Sequence of the second protein:
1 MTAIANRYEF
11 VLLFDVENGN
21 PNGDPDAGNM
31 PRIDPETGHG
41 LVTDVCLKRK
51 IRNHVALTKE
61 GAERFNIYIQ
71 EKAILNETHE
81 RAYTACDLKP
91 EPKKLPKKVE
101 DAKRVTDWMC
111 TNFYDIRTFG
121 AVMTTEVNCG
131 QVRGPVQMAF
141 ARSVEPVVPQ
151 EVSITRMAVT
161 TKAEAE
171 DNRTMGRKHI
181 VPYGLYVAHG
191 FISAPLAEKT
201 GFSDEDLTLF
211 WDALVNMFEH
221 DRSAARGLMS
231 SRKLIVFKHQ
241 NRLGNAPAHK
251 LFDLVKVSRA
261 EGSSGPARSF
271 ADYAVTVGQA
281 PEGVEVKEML

Sequence of the first protein:
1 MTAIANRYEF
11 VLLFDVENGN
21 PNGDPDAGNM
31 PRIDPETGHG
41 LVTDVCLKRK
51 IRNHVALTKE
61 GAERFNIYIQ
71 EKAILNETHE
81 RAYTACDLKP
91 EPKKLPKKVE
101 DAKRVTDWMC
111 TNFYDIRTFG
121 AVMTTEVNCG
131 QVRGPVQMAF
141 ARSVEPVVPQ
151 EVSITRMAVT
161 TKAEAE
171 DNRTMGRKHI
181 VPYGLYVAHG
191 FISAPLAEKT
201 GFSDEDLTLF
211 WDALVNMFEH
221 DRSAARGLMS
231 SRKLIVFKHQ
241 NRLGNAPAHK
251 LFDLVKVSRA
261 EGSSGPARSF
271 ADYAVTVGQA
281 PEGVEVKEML

These two protein chains interact to form a complex.

Contacts between the two chains:
Residue R268 in the second protein contacts residue R142 in the first protein (closest heavy-atom distance 3.6 Å).
Residue V159 in the second protein interacts with residue L75 in the first protein (closest heavy-atom distance 2.9 Å).
Residue T58 in the second protein is in contact with residue L243 in the first protein (closest heavy-atom distance 3.3 Å).
Residue R268 in the second protein contacts residue D34 in the first protein (closest heavy-atom distance 2.6 Å).
Residue Q150 in the second protein contacts residue D34 in the first protein (closest heavy-atom distance 2.7 Å).
Residue Q150 in the second protein contacts residue P35 in the first protein (closest heavy-atom distance 3.5 Å).
Residue V152 in the second protein contacts residue T43 in the first protein (closest heavy-atom distance 3.9 Å).
Residue K162 in the second protein interacts with residue N76 in the first protein (closest heavy-atom distance 3.4 Å).
Residue P266 in the second protein contacts residue E36 in the first protein (closest heavy-atom distance 3.8 Å).
Residue S153 in the second protein contacts residue P25 in the first protein (closest heavy-atom distance 3.6 Å).
Residue R222 in the second protein interacts with residue R133 in the first protein (closest heavy-atom distance 2.9 Å).
Residue S153 in the second protein contacts residue D26 in the first protein (closest heavy-atom distance 3.2 Å).
Residue A158 in the second protein interacts with residue I69 in the first protein (closest heavy-atom distance 3.9 Å).
Residue V159 in the second protein is in contact with residue A73 in the first protein (closest heavy-atom distance 3.3 Å).
Residue P182 in the second protein contacts residue D34 in the first protein (closest heavy-atom distance 4.2 Å).
Residue A158 in the second protein is in contact with residue A73 in the first protein (closest heavy-atom distance 3.5 Å).
Residue D221 in the second protein interacts with residue R133 in the first protein (closest heavy-atom distance 3.9 Å).
Residue T160 in the second protein is in contact with residue T125 in the first protein (closest heavy-atom distance 4.2 Å).
Residue L228 in the second protein contacts residue F252 in the first protein (closest heavy-atom distance 4.0 Å).
Residue E219 in the second protein interacts with residue A248 in the first protein (closest heavy-atom distance 3.1 Å).
Residue H220 in the second protein interacts with residue L243 in the first protein (closest heavy-atom distance 3.7 Å).
Residue S231 in the second protein contacts residue H249 in the first protein (closest heavy-atom distance 3.8 Å).
Residue T160 in the second protein is in contact with residue I74 in the first protein (closest heavy-atom distance 3.1 Å).
Residue E166 in the second protein interacts with residue K72 in the first protein (closest heavy-atom distance 3.2 Å).
Residue R222 in the second protein is in contact with residue Q137 in the first protein (closest heavy-atom distance 3.9 Å).
Residue S223 in the second protein interacts with residue Q137 in the first protein (closest heavy-atom distance 3.3 Å).
Residue I154 in the second protein is in contact with residue R32 in the first protein (closest heavy-atom distance 4.1 Å).
Residue A224 in the second protein contacts residue K48 in the first protein (closest heavy-atom distance 4.2 Å).
Residue N18 in the second protein interacts with residue L41 in the first protein (closest heavy-atom distance 3.9 Å).
Residue A224 in the second protein interacts with residue D44 in the first protein (closest heavy-atom distance 4.2 Å).
Residue T160 in the second protein contacts residue L75 in the first protein (closest heavy-atom distance 3.5 Å).
Residue H220 in the second protein contacts residue G244 in the first protein (closest heavy-atom distance 4.2 Å).
Residue R268 in the second protein interacts with residue E36 in the first protein (closest heavy-atom distance 3.5 Å).
Residue K72 in the second protein contacts residue V99 in the first protein (closest heavy-atom distance 4.0 Å).
Residue H220 in the second protein is in contact with residue R133 in the first protein (closest heavy-atom distance 3.4 Å).
Residue T160 in the second protein interacts with residue N76 in the first protein (closest heavy-atom distance 3.0 Å).
Residue K162 in the second protein is in contact with residue I74 in the first protein (closest heavy-atom distance 3.8 Å).
Residue K178 in the second protein is in contact with residue D44 in the first protein (closest heavy-atom distance 3.2 Å).
Residue V152 in the second protein interacts with residue R32 in the first protein (closest heavy-atom distance 3.4 Å).
Residue Q150 in the second protein contacts residue E36 in the first protein (closest heavy-atom distance 3.6 Å).
Residue I154 in the second protein interacts with residue V45 in the first protein (closest heavy-atom distance 4.1 Å).
Residue A224 in the second protein contacts residue Q137 in the first protein (closest heavy-atom distance 3.3 Å).
Residue R232 in the second protein is in contact with residue H249 in the first protein (closest heavy-atom distance 3.2 Å).
Residue E60 in the second protein interacts with residue R242 in the first protein (closest heavy-atom distance 3.4 Å).
Residue L228 in the second protein is in contact with residue F191 in the first protein (closest heavy-atom distance 3.6 Å).
Residue V148 in the second protein contacts residue E36 in the first protein (closest heavy-atom distance 3.2 Å).
Residue S153 in the second protein contacts residue R32 in the first protein (closest heavy-atom distance 2.2 Å).
Residue E219 in the second protein interacts with residue P247 in the first protein (closest heavy-atom distance 4.0 Å).
Residue E219 in the second protein contacts residue R7 in the first protein (closest heavy-atom distance 3.0 Å).
Residue A158 in the second protein contacts residue L75 in the first protein (closest heavy-atom distance 3.7 Å).
Residue V152 in the second protein interacts with residue F140 in the first protein (closest heavy-atom distance 3.9 Å).
Residue R156 in the second protein contacts residue L75 in the first protein (closest heavy-atom distance 3.4 Å).
Residue S230 in the second protein is in contact with residue H249 in the first protein (closest heavy-atom distance 3.6 Å).
Residue M175 in the second protein interacts with residue P25 in the first protein (closest heavy-atom distance 3.6 Å).
Residue M157 in the second protein interacts with residue Q70 in the first protein (closest heavy-atom distance 3.2 Å).
Residue V159 in the second protein is in contact with residue I74 in the first protein (closest heavy-atom distance 3.2 Å).
Residue R222 in the second protein is in contact with residue A248 in the first protein (closest heavy-atom distance 3.5 Å).
Residue T161 in the second protein interacts with residue N76 in the first protein (closest heavy-atom distance 3.6 Å).
Residue R222 in the second protein interacts with residue F191 in the first protein (closest heavy-atom distance 3.8 Å).
Residue I180 in the second protein contacts residue F140 in the first protein (closest heavy-atom distance 3.6 Å).